Interface contacts:
Residue R255 in the first protein contacts residue K165 in the second protein (closest heavy-atom distance 4.9 Å).
Residue R255 in the first protein is in contact with residue I167 in the second protein (closest heavy-atom distance 3.0 Å).
Residue E192 in the first protein is in contact with residue D170 in the second protein (closest heavy-atom distance 4.1 Å).
Residue V254 in the first protein contacts residue I167 in the second protein (closest heavy-atom distance 3.4 Å).
Residue V254 in the first protein interacts with residue K165 in the second protein (closest heavy-atom distance 4.8 Å).
Residue R255 in the first protein interacts with residue D169 in the second protein (closest heavy-atom distance 3.1 Å).
Residue Y244 in the first protein contacts residue D169 in the second protein (closest heavy-atom distance 4.3 Å).
Residue V253 in the first protein interacts with residue D169 in the second protein (closest heavy-atom distance 4.1 Å).
Residue R255 in the first protein contacts residue G166 in the second protein (closest heavy-atom distance 3.2 Å).
Residue V254 in the first protein is in contact with residue R168 in the second protein (closest heavy-atom distance 4.0 Å).
Residue H194 in the first protein contacts residue D169 in the second protein (closest heavy-atom distance 3.9 Å).
Residue K256 in the first protein is in contact with residue K165 in the second protein (closest heavy-atom distance 3.7 Å).
Residue V253 in the first protein is in contact with residue R168 in the second protein (closest heavy-atom distance 4.3 Å).
Residue A193 in the first protein interacts with residue D169 in the second protein (closest heavy-atom distance 4.4 Å).
Residue H194 in the first protein interacts with residue E173 in the second protein (closest heavy-atom distance 4.8 Å).
Residue H252 in the first protein interacts with residue R168 in the second protein (closest heavy-atom distance 3.4 Å).
Residue K256 in the first protein is in contact with residue G166 in the second protein (closest heavy-atom distance 3.6 Å).
Residue V253 in the first protein interacts with residue I167 in the second protein (closest heavy-atom distance 4.3 Å).
Residue V254 in the first protein interacts with residue G166 in the second protein (closest heavy-atom distance 2.6 Å).

Sequence of the second protein:
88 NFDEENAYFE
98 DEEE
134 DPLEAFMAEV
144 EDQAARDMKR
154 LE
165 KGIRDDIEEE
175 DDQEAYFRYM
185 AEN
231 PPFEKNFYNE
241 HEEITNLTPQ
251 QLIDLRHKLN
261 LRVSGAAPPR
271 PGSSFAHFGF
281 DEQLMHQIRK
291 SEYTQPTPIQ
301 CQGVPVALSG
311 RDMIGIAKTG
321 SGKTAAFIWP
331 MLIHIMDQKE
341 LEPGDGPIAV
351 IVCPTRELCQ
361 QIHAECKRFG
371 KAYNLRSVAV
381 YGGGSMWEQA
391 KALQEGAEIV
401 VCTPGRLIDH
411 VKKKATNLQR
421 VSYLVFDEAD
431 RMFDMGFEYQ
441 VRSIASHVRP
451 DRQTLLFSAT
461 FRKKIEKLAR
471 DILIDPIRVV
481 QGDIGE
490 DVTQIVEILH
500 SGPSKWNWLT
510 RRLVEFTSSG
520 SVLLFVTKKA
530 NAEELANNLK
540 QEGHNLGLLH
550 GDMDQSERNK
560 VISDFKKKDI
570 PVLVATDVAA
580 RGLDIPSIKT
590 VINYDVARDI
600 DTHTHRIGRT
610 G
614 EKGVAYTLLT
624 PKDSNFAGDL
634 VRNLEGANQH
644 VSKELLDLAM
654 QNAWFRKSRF

Sequence of the first protein:
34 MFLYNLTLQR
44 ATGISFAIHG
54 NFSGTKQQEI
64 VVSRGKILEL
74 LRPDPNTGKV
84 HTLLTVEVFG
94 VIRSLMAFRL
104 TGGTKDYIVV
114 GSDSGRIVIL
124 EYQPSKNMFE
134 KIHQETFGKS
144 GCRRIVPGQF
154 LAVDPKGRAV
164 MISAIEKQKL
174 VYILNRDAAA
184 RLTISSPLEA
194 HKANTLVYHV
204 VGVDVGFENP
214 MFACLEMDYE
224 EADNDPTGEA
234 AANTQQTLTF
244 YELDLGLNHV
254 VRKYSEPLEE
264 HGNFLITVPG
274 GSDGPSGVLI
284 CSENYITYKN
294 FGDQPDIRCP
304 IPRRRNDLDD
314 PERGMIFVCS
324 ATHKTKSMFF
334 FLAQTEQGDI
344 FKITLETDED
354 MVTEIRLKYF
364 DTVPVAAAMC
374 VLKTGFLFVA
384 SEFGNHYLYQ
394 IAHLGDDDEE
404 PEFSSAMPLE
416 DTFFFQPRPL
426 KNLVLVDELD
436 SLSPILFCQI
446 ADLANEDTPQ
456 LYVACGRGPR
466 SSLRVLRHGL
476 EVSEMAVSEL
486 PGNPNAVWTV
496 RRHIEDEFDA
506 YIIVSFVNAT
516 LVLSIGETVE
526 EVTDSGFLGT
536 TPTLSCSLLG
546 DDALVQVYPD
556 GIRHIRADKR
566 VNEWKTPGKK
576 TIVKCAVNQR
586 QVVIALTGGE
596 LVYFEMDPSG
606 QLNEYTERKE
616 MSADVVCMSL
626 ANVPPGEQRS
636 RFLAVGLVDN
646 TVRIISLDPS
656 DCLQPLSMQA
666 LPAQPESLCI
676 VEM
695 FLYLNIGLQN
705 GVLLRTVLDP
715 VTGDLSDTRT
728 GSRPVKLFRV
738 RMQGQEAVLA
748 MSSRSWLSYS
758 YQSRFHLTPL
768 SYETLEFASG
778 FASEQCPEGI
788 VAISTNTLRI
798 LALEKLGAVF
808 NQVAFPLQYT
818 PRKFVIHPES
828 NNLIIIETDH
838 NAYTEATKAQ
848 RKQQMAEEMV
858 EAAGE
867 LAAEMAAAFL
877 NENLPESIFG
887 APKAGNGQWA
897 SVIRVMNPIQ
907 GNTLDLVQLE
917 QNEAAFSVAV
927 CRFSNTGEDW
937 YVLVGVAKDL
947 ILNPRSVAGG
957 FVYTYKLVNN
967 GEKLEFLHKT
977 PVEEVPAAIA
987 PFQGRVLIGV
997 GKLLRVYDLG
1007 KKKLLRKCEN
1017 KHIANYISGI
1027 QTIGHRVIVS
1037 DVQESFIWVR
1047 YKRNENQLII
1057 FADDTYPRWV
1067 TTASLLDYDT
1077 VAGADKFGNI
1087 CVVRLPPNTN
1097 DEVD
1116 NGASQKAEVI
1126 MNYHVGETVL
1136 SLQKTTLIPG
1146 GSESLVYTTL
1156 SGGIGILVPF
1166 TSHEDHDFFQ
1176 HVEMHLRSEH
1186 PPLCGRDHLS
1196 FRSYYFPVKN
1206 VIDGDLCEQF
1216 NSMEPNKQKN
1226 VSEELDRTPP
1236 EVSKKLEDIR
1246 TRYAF

These two protein chains interact to form a complex.